Sequence of protein 2:
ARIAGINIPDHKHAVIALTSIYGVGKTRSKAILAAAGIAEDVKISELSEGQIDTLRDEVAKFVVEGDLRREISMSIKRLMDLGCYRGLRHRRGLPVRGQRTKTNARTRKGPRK

Sequence of protein 1:
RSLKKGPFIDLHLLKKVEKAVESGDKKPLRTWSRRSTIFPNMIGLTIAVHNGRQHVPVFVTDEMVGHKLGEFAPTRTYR

Contacts between the two chains:
Residue G84 in protein 2 contacts residue A74 in protein 1 (closest heavy-atom distance 3.7 Å).
Residue G84 in protein 2 contacts residue F73 in protein 1 (closest heavy-atom distance 4.0 Å).
Residue Y86 in protein 2 contacts residue E72 in protein 1 (closest heavy-atom distance 3.9 Å).
Residue C85 in protein 2 is in contact with residue F73 in protein 1 (closest heavy-atom distance 4.9 Å).
Residue L80 in protein 2 is in contact with residue E64 in protein 1 (closest heavy-atom distance 3.7 Å).
Residue R79 in protein 2 interacts with residue E64 in protein 1 (closest heavy-atom distance 4.1 Å).
Residue G84 in protein 2 interacts with residue P75 in protein 1 (closest heavy-atom distance 3.5 Å).
Residue G84 in protein 2 interacts with residue E72 in protein 1 (closest heavy-atom distance 4.4 Å).
Residue D82 in protein 2 is in contact with residue E64 in protein 1 (closest heavy-atom distance 4.2 Å).
Residue R90 in protein 2 interacts with residue R80 in protein 1 (closest heavy-atom distance 4.8 Å).

This data describes a binding interaction between two proteins.